Sequence of chain A:
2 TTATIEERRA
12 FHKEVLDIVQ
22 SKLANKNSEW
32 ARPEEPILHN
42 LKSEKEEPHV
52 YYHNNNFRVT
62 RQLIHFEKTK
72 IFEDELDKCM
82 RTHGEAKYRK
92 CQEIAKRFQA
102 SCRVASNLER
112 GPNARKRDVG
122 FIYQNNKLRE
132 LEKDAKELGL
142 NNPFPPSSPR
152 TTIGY

Sequence of chain B:
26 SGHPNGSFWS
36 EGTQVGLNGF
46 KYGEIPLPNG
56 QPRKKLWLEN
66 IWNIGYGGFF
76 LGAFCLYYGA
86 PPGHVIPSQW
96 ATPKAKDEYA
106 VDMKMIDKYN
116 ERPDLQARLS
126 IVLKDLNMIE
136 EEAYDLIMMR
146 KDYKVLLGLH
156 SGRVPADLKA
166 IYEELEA

The following describes two proteins that form a bound complex.

Residue-level contacts at the interface:
Residue F73 in chain A is in contact with residue Y104 in chain B (closest heavy-atom distance 3.4 Å).
Residue P37 in chain A interacts with residue L152 in chain B (closest heavy-atom distance 3.9 Å).
Residue E68 in chain A is in contact with residue S93 in chain B (closest heavy-atom distance 3.7 Å).
Residue Y124 in chain A is in contact with residue I134 in chain B (closest heavy-atom distance 3.6 Å).
Residue I72 in chain A interacts with residue A100 in chain B (closest heavy-atom distance 3.7 Å).
Residue R130 in chain A interacts with residue E136 in chain B (closest heavy-atom distance 2.4 Å).
Residue Y156 in chain A interacts with residue Y139 in chain B (closest heavy-atom distance 3.2 Å).
Residue P37 in chain A interacts with residue L151 in chain B (closest heavy-atom distance 3.6 Å).
Residue E76 in chain A is in contact with residue Y104 in chain B (closest heavy-atom distance 3.1 Å).
Residue H40 in chain A contacts residue L152 in chain B (closest heavy-atom distance 3.3 Å).
Residue N41 in chain A interacts with residue S156 in chain B (closest heavy-atom distance 3.4 Å).
Residue R33 in chain A interacts with residue W95 in chain B (closest heavy-atom distance 3.1 Å).
Residue L39 in chain A contacts residue L151 in chain B (closest heavy-atom distance 3.8 Å).
Residue R98 in chain A interacts with residue I111 in chain B (closest heavy-atom distance 3.4 Å).
Residue N55 in chain A interacts with residue Y148 in chain B (closest heavy-atom distance 3.6 Å).
Residue R104 in chain A is in contact with residue D140 in chain B (closest heavy-atom distance 2.8 Å).
Residue V105 in chain A is in contact with residue D140 in chain B (closest heavy-atom distance 3.7 Å).
Residue I65 in chain A contacts residue A100 in chain B (closest heavy-atom distance 3.8 Å).
Residue K69 in chain A is in contact with residue D107 in chain B (closest heavy-atom distance 2.5 Å).
Residue R62 in chain A contacts residue K146 in chain B (closest heavy-atom distance 2.9 Å).
Residue H40 in chain A contacts residue Y148 in chain B (closest heavy-atom distance 3.5 Å).
Residue I123 in chain A contacts residue E136 in chain B (closest heavy-atom distance 3.8 Å).
Residue F58 in chain A contacts residue Y148 in chain B (closest heavy-atom distance 3.7 Å).
Residue R33 in chain A interacts with residue G88 in chain B (closest heavy-atom distance 2.9 Å).
Residue L109 in chain A contacts residue M144 in chain B (closest heavy-atom distance 3.6 Å).
Residue I123 in chain A interacts with residue E137 in chain B (closest heavy-atom distance 4.0 Å).
Residue E94 in chain A contacts residue N115 in chain B (closest heavy-atom distance 3.5 Å).
Residue I65 in chain A interacts with residue E103 in chain B (closest heavy-atom distance 2.9 Å).
Residue A101 in chain A interacts with residue D140 in chain B (closest heavy-atom distance 3.1 Å).
Residue L39 in chain A interacts with residue H155 in chain B (closest heavy-atom distance 3.5 Å).
Residue L109 in chain A is in contact with residue K149 in chain B (closest heavy-atom distance 3.6 Å).
Residue E35 in chain A contacts residue K99 in chain B (closest heavy-atom distance 4.0 Å).
Residue F73 in chain A interacts with residue M108 in chain B (closest heavy-atom distance 3.3 Å).
Residue R98 in chain A contacts residue M108 in chain B (closest heavy-atom distance 3.4 Å).
Residue A101 in chain A contacts residue Y139 in chain B (closest heavy-atom distance 3.8 Å).
Residue F58 in chain A interacts with residue K146 in chain B (closest heavy-atom distance 4.0 Å).
Residue K69 in chain A contacts residue E103 in chain B (closest heavy-atom distance 3.4 Å).
Residue E68 in chain A contacts residue T97 in chain B (closest heavy-atom distance 2.5 Å).
Residue L64 in chain A contacts residue P92 in chain B (closest heavy-atom distance 3.7 Å).
Residue N127 in chain A is in contact with residue I134 in chain B (closest heavy-atom distance 3.7 Å).
Residue T61 in chain A is in contact with residue W95 in chain B (closest heavy-atom distance 3.6 Å).
Residue H66 in chain A interacts with residue D147 in chain B (closest heavy-atom distance 3.0 Å).
Residue R59 in chain A is in contact with residue Y148 in chain B (closest heavy-atom distance 3.8 Å).
Residue E68 in chain A is in contact with residue A100 in chain B (closest heavy-atom distance 3.6 Å).
Residue R62 in chain A contacts residue E103 in chain B (closest heavy-atom distance 2.4 Å).
Residue N41 in chain A is in contact with residue H155 in chain B (closest heavy-atom distance 3.7 Å).
Residue K69 in chain A interacts with residue A100 in chain B (closest heavy-atom distance 3.6 Å).
Residue R62 in chain A is in contact with residue D147 in chain B (closest heavy-atom distance 3.1 Å).
Residue E30 in chain A interacts with residue W95 in chain B (closest heavy-atom distance 3.9 Å).
Residue I123 in chain A is in contact with residue I134 in chain B (closest heavy-atom distance 3.7 Å).
Residue Y124 in chain A contacts residue E137 in chain B (closest heavy-atom distance 2.9 Å).
Residue R98 in chain A is in contact with residue D112 in chain B (closest heavy-atom distance 2.8 Å).
Residue F73 in chain A interacts with residue M143 in chain B (closest heavy-atom distance 3.9 Å).
Residue I72 in chain A interacts with residue K101 in chain B (closest heavy-atom distance 3.8 Å).
Residue E94 in chain A interacts with residue Y139 in chain B (closest heavy-atom distance 2.5 Å).
Residue S102 in chain A is in contact with residue M143 in chain B (closest heavy-atom distance 3.0 Å).
Residue R98 in chain A contacts residue M143 in chain B (closest heavy-atom distance 3.4 Å).
Residue E45 in chain A is in contact with residue Y148 in chain B (closest heavy-atom distance 3.4 Å).
Residue F58 in chain A contacts residue L151 in chain B (closest heavy-atom distance 4.0 Å).
Residue E68 in chain A interacts with residue A96 in chain B (closest heavy-atom distance 3.9 Å).